Sequence of protein 1:
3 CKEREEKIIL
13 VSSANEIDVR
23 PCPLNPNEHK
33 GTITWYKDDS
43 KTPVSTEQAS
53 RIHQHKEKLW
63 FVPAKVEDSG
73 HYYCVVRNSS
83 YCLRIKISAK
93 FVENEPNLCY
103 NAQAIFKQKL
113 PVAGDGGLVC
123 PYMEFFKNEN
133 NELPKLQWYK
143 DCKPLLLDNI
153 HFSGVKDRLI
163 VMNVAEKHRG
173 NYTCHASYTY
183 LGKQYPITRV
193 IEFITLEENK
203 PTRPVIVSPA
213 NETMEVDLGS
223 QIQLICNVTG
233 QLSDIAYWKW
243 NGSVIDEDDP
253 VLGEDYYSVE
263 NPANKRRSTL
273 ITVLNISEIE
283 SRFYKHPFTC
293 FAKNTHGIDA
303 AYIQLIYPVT

The following describes two proteins that form a bound complex.

Sequence of protein 2:
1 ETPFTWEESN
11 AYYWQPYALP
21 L

Interface contacts:
Residue K158 in protein 1 contacts residue E1 in protein 2 (closest heavy-atom distance 3.6 Å).
Residue D159 in protein 1 is in contact with residue E1 in protein 2 (closest heavy-atom distance 3.8 Å).
Residue V209 in protein 1 is in contact with residue Y12 in protein 2 (closest heavy-atom distance 3.6 Å).
Residue E194 in protein 1 is in contact with residue Y17 in protein 2 (closest heavy-atom distance 3.0 Å).
Residue K92 in protein 1 is in contact with residue P20 in protein 2 (closest heavy-atom distance 2.8 Å).
Residue Y124 in protein 1 is in contact with residue S9 in protein 2 (closest heavy-atom distance 2.9 Å).
Residue I107 in protein 1 interacts with residue Y17 in protein 2 (closest heavy-atom distance 3.3 Å).
Residue P123 in protein 1 contacts residue S9 in protein 2 (closest heavy-atom distance 3.6 Å).
Residue I107 in protein 1 is in contact with residue P16 in protein 2 (closest heavy-atom distance 3.6 Å).
Residue I107 in protein 1 is in contact with residue Q15 in protein 2 (closest heavy-atom distance 3.8 Å).
Residue K111 in protein 1 is in contact with residue Y12 in protein 2 (closest heavy-atom distance 3.2 Å).
Residue I11 in protein 1 interacts with residue Q15 in protein 2 (closest heavy-atom distance 4.0 Å).
Residue P23 in protein 1 is in contact with residue W6 in protein 2 (closest heavy-atom distance 3.4 Å).
Residue K109 in protein 1 is in contact with residue Y17 in protein 2 (closest heavy-atom distance 3.4 Å).
Residue R160 in protein 1 contacts residue E1 in protein 2 (closest heavy-atom distance 3.0 Å).
Residue K92 in protein 1 interacts with residue L19 in protein 2 (closest heavy-atom distance 3.1 Å).
Residue V209 in protein 1 is in contact with residue A11 in protein 2 (closest heavy-atom distance 3.7 Å).
Residue T231 in protein 1 contacts residue Y12 in protein 2 (closest heavy-atom distance 3.3 Å).
Residue F127 in protein 1 contacts residue W6 in protein 2 (closest heavy-atom distance 3.3 Å).
Residue F108 in protein 1 contacts residue W14 in protein 2 (closest heavy-atom distance 3.4 Å).
Residue L112 in protein 1 contacts residue Y12 in protein 2 (closest heavy-atom distance 4.1 Å).
Residue I11 in protein 1 is in contact with residue L19 in protein 2 (closest heavy-atom distance 3.8 Å).
Residue K92 in protein 1 contacts residue L21 in protein 2 (closest heavy-atom distance 4.0 Å).
Residue V21 in protein 1 interacts with residue W6 in protein 2 (closest heavy-atom distance 3.9 Å).
Residue L12 in protein 1 interacts with residue Q15 in protein 2 (closest heavy-atom distance 3.7 Å).
Residue Q105 in protein 1 is in contact with residue L19 in protein 2 (closest heavy-atom distance 3.0 Å).
Residue Q105 in protein 1 contacts residue Q15 in protein 2 (closest heavy-atom distance 3.7 Å).
Residue V207 in protein 1 interacts with residue A11 in protein 2 (closest heavy-atom distance 3.7 Å).
Residue V13 in protein 1 contacts residue A18 in protein 2 (closest heavy-atom distance 3.7 Å).
Residue Q105 in protein 1 interacts with residue A18 in protein 2 (closest heavy-atom distance 3.4 Å).
Residue Y124 in protein 1 interacts with residue W6 in protein 2 (closest heavy-atom distance 3.2 Å).
Residue E126 in protein 1 interacts with residue F4 in protein 2 (closest heavy-atom distance 3.8 Å).
Residue R22 in protein 1 is in contact with residue W6 in protein 2 (closest heavy-atom distance 3.5 Å).
Residue D159 in protein 1 interacts with residue F4 in protein 2 (closest heavy-atom distance 3.4 Å).
Residue V121 in protein 1 contacts residue F4 in protein 2 (closest heavy-atom distance 3.8 Å).
Residue I107 in protein 1 is in contact with residue W14 in protein 2 (closest heavy-atom distance 4.1 Å).
Residue E126 in protein 1 is in contact with residue W6 in protein 2 (closest heavy-atom distance 2.8 Å).
Residue E126 in protein 1 interacts with residue T5 in protein 2 (closest heavy-atom distance 3.5 Å).
Residue K109 in protein 1 is in contact with residue P16 in protein 2 (closest heavy-atom distance 3.4 Å).
Residue Q110 in protein 1 interacts with residue Y13 in protein 2 (closest heavy-atom distance 4.0 Å).
Residue A104 in protein 1 contacts residue Y17 in protein 2 (closest heavy-atom distance 2.9 Å).
Residue K109 in protein 1 is in contact with residue Y13 in protein 2 (closest heavy-atom distance 3.7 Å).
Residue F108 in protein 1 interacts with residue Q15 in protein 2 (closest heavy-atom distance 3.2 Å).
Residue F108 in protein 1 is in contact with residue Y13 in protein 2 (closest heavy-atom distance 4.0 Å).
Residue H73 in protein 1 is in contact with residue L21 in protein 2 (closest heavy-atom distance 3.8 Å).
Residue V121 in protein 1 contacts residue Y13 in protein 2 (closest heavy-atom distance 2.9 Å).
Residue P123 in protein 1 interacts with residue Y13 in protein 2 (closest heavy-atom distance 3.7 Å).
Residue Q110 in protein 1 interacts with residue Y12 in protein 2 (closest heavy-atom distance 3.6 Å).
Residue L12 in protein 1 contacts residue W6 in protein 2 (closest heavy-atom distance 3.4 Å).
Residue K111 in protein 1 contacts residue Y13 in protein 2 (closest heavy-atom distance 3.8 Å).
Residue K111 in protein 1 interacts with residue W14 in protein 2 (closest heavy-atom distance 3.5 Å).
Residue Q105 in protein 1 is in contact with residue Y17 in protein 2 (closest heavy-atom distance 3.5 Å).
Residue V13 in protein 1 contacts residue Q15 in protein 2 (closest heavy-atom distance 2.9 Å).
Residue D159 in protein 1 contacts residue P3 in protein 2 (closest heavy-atom distance 4.1 Å).
Residue A106 in protein 1 is in contact with residue Q15 in protein 2 (closest heavy-atom distance 2.9 Å).
Residue E126 in protein 1 interacts with residue E7 in protein 2 (closest heavy-atom distance 3.6 Å).
Residue G72 in protein 1 is in contact with residue L21 in protein 2 (closest heavy-atom distance 3.5 Å).
Residue K111 in protein 1 contacts residue A11 in protein 2 (closest heavy-atom distance 3.8 Å).
Residue K109 in protein 1 is in contact with residue W14 in protein 2 (closest heavy-atom distance 3.0 Å).
Residue Y124 in protein 1 interacts with residue N10 in protein 2 (closest heavy-atom distance 2.9 Å).